The following describes two proteins that form a bound complex.

Sequence of chain B:
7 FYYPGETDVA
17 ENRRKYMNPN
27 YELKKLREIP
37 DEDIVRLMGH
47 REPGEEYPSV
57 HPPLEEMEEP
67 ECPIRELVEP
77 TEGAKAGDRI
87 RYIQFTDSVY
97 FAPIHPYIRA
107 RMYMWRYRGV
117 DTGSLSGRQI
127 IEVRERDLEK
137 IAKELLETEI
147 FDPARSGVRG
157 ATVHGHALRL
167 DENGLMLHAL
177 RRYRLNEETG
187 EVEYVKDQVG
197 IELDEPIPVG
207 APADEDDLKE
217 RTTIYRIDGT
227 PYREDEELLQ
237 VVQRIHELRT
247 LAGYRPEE

Sequence of chain A:
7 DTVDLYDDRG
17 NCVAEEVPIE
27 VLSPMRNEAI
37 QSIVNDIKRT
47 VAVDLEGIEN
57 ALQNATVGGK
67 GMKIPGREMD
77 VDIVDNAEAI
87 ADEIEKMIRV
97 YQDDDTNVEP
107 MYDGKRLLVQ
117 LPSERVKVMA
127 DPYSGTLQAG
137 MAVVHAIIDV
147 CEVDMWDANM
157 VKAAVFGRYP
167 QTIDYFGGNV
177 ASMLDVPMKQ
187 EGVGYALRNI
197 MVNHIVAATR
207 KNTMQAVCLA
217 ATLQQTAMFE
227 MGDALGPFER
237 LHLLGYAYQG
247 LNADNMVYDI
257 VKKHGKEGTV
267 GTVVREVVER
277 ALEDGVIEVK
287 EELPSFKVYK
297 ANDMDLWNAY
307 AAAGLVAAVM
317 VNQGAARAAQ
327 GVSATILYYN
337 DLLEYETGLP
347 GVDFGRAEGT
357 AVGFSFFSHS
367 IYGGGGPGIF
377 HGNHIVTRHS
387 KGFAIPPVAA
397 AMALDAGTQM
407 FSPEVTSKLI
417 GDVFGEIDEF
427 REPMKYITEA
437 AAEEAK

Residue-level contacts at the interface:
Residue L289 in chain A is in contact with residue E233 in chain B (closest heavy-atom distance 2.9 Å).
Residue P233 in chain A is in contact with residue P252 in chain B (closest heavy-atom distance 3.3 Å).
Residue G267 in chain A interacts with residue W111 in chain B (closest heavy-atom distance 3.3 Å).
Residue H365 in chain A is in contact with residue D117 in chain B (closest heavy-atom distance 2.9 Å).
Residue Q326 in chain A contacts residue D117 in chain B (closest heavy-atom distance 2.9 Å).
Residue M210 in chain A is in contact with residue I70 in chain B (closest heavy-atom distance 3.3 Å).
Residue D301 in chain A contacts residue P252 in chain B (closest heavy-atom distance 3.2 Å).
Residue M300 in chain A contacts residue P252 in chain B (closest heavy-atom distance 3.3 Å).
Residue A321 in chain A contacts residue T77 in chain B (closest heavy-atom distance 2.9 Å).
Residue T209 in chain A interacts with residue C68 in chain B (closest heavy-atom distance 3.4 Å).
Residue E340 in chain A interacts with residue R245 in chain B (closest heavy-atom distance 2.7 Å).
Residue T265 in chain A interacts with residue W111 in chain B (closest heavy-atom distance 3.2 Å).
Residue K207 in chain A is in contact with residue R71 in chain B (closest heavy-atom distance 3.3 Å).
Residue E342 in chain A interacts with residue F7 in chain B (closest heavy-atom distance 2.7 Å).
Residue A402 in chain A is in contact with residue L60 in chain B (closest heavy-atom distance 3.4 Å).
Residue G261 in chain A contacts residue E75 in chain B (closest heavy-atom distance 2.9 Å).
Residue G261 in chain A is in contact with residue L73 in chain B (closest heavy-atom distance 3.5 Å).
Residue V266 in chain A contacts residue M110 in chain B (closest heavy-atom distance 3.3 Å).
Residue G344 in chain A is in contact with residue R240 in chain B (closest heavy-atom distance 2.9 Å).
Residue F350 in chain A interacts with residue A248 in chain B (closest heavy-atom distance 3.4 Å).
Residue M316 in chain A contacts residue I70 in chain B (closest heavy-atom distance 3.3 Å).
Residue P290 in chain A is in contact with residue E233 in chain B (closest heavy-atom distance 3.2 Å).
Residue Q326 in chain A is in contact with residue E128 in chain B (closest heavy-atom distance 3.3 Å).
Residue V294 in chain A interacts with residue R240 in chain B (closest heavy-atom distance 3.1 Å).
Residue A399 in chain A interacts with residue R71 in chain B (closest heavy-atom distance 2.7 Å).
Residue D14 in chain A interacts with residue P69 in chain B (closest heavy-atom distance 3.2 Å).
Residue F350 in chain A is in contact with residue R245 in chain B (closest heavy-atom distance 3.4 Å).
Residue Y341 in chain A interacts with residue Y8 in chain B (closest heavy-atom distance 3.2 Å).
Residue Y295 in chain A is in contact with residue R240 in chain B (closest heavy-atom distance 3.1 Å).
Residue E340 in chain A interacts with residue I241 in chain B (closest heavy-atom distance 3.4 Å).
Residue T265 in chain A is in contact with residue M110 in chain B (closest heavy-atom distance 3.1 Å).
Residue K293 in chain A contacts residue F7 in chain B (closest heavy-atom distance 2.9 Å).
Residue G344 in chain A interacts with residue I241 in chain B (closest heavy-atom distance 3.5 Å).
Residue G327 in chain A contacts residue D117 in chain B (closest heavy-atom distance 3.3 Å).
Residue F292 in chain A is in contact with residue F7 in chain B (closest heavy-atom distance 3.4 Å).
Residue E342 in chain A contacts residue Y8 in chain B (closest heavy-atom distance 2.9 Å).
Residue T265 in chain A interacts with residue Y113 in chain B (closest heavy-atom distance 3.4 Å).
Residue Y334 in chain A interacts with residue Y103 in chain B (closest heavy-atom distance 3.2 Å).
Residue A322 in chain A is in contact with residue R130 in chain B (closest heavy-atom distance 2.7 Å).
Residue A402 in chain A interacts with residue M63 in chain B (closest heavy-atom distance 3.4 Å).
Residue D337 in chain A contacts residue R107 in chain B (closest heavy-atom distance 2.6 Å).
Residue G261 in chain A interacts with residue R114 in chain B (closest heavy-atom distance 3.0 Å).
Residue Y341 in chain A contacts residue P10 in chain B (closest heavy-atom distance 3.1 Å).
Residue G261 in chain A interacts with residue V74 in chain B (closest heavy-atom distance 3.3 Å).
Residue R323 in chain A is in contact with residue E65 in chain B (closest heavy-atom distance 2.7 Å).
Residue R323 in chain A interacts with residue R71 in chain B (closest heavy-atom distance 3.4 Å).
Residue P233 in chain A is in contact with residue R251 in chain B (closest heavy-atom distance 3.3 Å).
Residue Y334 in chain A interacts with residue S120 in chain B (closest heavy-atom distance 3.0 Å).
Residue A321 in chain A is in contact with residue P76 in chain B (closest heavy-atom distance 3.4 Å).
Residue G264 in chain A contacts residue R114 in chain B (closest heavy-atom distance 3.1 Å).
Residue Y295 in chain A contacts residue F7 in chain B (closest heavy-atom distance 3.3 Å).
Residue Y341 in chain A contacts residue Y9 in chain B (closest heavy-atom distance 3.5 Å).
Residue R323 in chain A contacts residue R130 in chain B (closest heavy-atom distance 2.9 Å).
Residue G267 in chain A is in contact with residue M110 in chain B (closest heavy-atom distance 2.9 Å).
Residue H365 in chain A is in contact with residue E128 in chain B (closest heavy-atom distance 3.2 Å).
Residue A330 in chain A contacts residue T118 in chain B (closest heavy-atom distance 3.5 Å).
Residue K286 in chain A contacts residue R240 in chain B (closest heavy-atom distance 3.1 Å).
Residue N318 in chain A contacts residue V116 in chain B (closest heavy-atom distance 2.9 Å).
Residue N318 in chain A interacts with residue G115 in chain B (closest heavy-atom distance 3.0 Å).
Residue Q326 in chain A contacts residue I86 in chain B (closest heavy-atom distance 3.4 Å).